The following describes two proteins that form a bound complex.

Sequence of the first protein:
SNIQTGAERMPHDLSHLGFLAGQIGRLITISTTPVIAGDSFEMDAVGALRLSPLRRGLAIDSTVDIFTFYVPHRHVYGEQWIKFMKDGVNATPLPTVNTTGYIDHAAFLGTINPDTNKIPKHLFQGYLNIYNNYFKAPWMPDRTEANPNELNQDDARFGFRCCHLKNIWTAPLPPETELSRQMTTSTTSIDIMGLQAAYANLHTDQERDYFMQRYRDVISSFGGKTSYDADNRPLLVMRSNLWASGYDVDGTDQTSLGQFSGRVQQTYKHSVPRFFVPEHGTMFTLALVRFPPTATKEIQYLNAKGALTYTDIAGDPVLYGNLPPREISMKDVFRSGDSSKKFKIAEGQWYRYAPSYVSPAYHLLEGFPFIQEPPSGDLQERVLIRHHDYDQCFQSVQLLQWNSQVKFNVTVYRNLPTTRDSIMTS

Interface contacts:
Residue Y134 in the first protein is in contact with residue Y119 in the second protein (closest heavy-atom distance 3.2 Å).
Residue T170 in the first protein interacts with residue Y119 in the second protein (closest heavy-atom distance 4.2 Å).
Residue R239 in the first protein contacts residue D111 in the second protein (closest heavy-atom distance 2.7 Å).
Residue W139 in the first protein interacts with residue Y119 in the second protein (closest heavy-atom distance 4.0 Å).
Residue V237 in the first protein contacts residue F109 in the second protein (closest heavy-atom distance 2.9 Å).
Residue L236 in the first protein is in contact with residue F109 in the second protein (closest heavy-atom distance 3.6 Å).
Residue R274 in the first protein interacts with residue D98 in the second protein (closest heavy-atom distance 2.9 Å).
Residue M238 in the first protein is in contact with residue F109 in the second protein (closest heavy-atom distance 3.2 Å).
Residue F135 in the first protein is in contact with residue F120 in the second protein (closest heavy-atom distance 4.0 Å).
Residue Y134 in the first protein contacts residue V114 in the second protein (closest heavy-atom distance 4.1 Å).
Residue R274 in the first protein interacts with residue E105 in the second protein (closest heavy-atom distance 2.6 Å).
Residue R274 in the first protein interacts with residue Y107 in the second protein (closest heavy-atom distance 3.5 Å).
Residue M238 in the first protein interacts with residue G79 in the second protein (closest heavy-atom distance 3.1 Å).
Residue V237 in the first protein interacts with residue Y107 in the second protein (closest heavy-atom distance 3.2 Å).
Residue F276 in the first protein contacts residue E105 in the second protein (closest heavy-atom distance 3.0 Å).
Residue P273 in the first protein contacts residue Y107 in the second protein (closest heavy-atom distance 2.4 Å).
Residue R290 in the first protein is in contact with residue F120 in the second protein (closest heavy-atom distance 3.1 Å).
Residue K166 in the first protein contacts residue E113 in the second protein (closest heavy-atom distance 2.6 Å).
Residue R239 in the first protein interacts with residue F120 in the second protein (closest heavy-atom distance 3.2 Å).
Residue R239 in the first protein contacts residue E113 in the second protein (closest heavy-atom distance 3.0 Å).
Residue R274 in the first protein is in contact with residue F94 in the second protein (closest heavy-atom distance 3.5 Å).
Residue V272 in the first protein interacts with residue Y107 in the second protein (closest heavy-atom distance 3.6 Å).
Residue S40 in the first protein interacts with residue E105 in the second protein (closest heavy-atom distance 3.3 Å).
Residue F276 in the first protein is in contact with residue F106 in the second protein (closest heavy-atom distance 3.4 Å).
Residue F135 in the first protein is in contact with residue Y119 in the second protein (closest heavy-atom distance 4.3 Å).
Residue A171 in the first protein interacts with residue Y119 in the second protein (closest heavy-atom distance 2.8 Å).
Residue G6 in the first protein contacts residue I101 in the second protein (closest heavy-atom distance 3.9 Å).
Residue P138 in the first protein contacts residue Y119 in the second protein (closest heavy-atom distance 3.0 Å).
Residue P11 in the first protein interacts with residue W99 in the second protein (closest heavy-atom distance 3.5 Å).
Residue K166 in the first protein interacts with residue F120 in the second protein (closest heavy-atom distance 3.6 Å).
Residue R274 in the first protein interacts with residue Q102 in the second protein (closest heavy-atom distance 4.2 Å).
Residue P138 in the first protein contacts residue F117 in the second protein (closest heavy-atom distance 3.8 Å).
Residue F276 in the first protein contacts residue I101 in the second protein (closest heavy-atom distance 3.7 Å).
Residue P273 in the first protein interacts with residue G79 in the second protein (closest heavy-atom distance 4.2 Å).
Residue R274 in the first protein is in contact with residue K96 in the second protein (closest heavy-atom distance 2.8 Å).
Residue R9 in the first protein interacts with residue R100 in the second protein (closest heavy-atom distance 3.6 Å).
Residue C163 in the first protein interacts with residue Y119 in the second protein (closest heavy-atom distance 4.0 Å).
Residue M238 in the first protein contacts residue G80 in the second protein (closest heavy-atom distance 4.3 Å).
Residue R233 in the first protein interacts with residue V114 in the second protein (closest heavy-atom distance 4.3 Å).
Residue Y134 in the first protein contacts residue F120 in the second protein (closest heavy-atom distance 2.9 Å).
Residue R239 in the first protein is in contact with residue F109 in the second protein (closest heavy-atom distance 3.5 Å).
Residue K166 in the first protein interacts with residue Y119 in the second protein (closest heavy-atom distance 3.0 Å).
Residue K166 in the first protein is in contact with residue F117 in the second protein (closest heavy-atom distance 3.4 Å).
Residue A137 in the first protein interacts with residue Y119 in the second protein (closest heavy-atom distance 4.0 Å).
Residue A7 in the first protein is in contact with residue R100 in the second protein (closest heavy-atom distance 3.9 Å).
Residue Y413 in the first protein contacts residue W99 in the second protein (closest heavy-atom distance 3.2 Å).
Residue L236 in the first protein interacts with residue F120 in the second protein (closest heavy-atom distance 3.3 Å).
Residue R9 in the first protein interacts with residue W99 in the second protein (closest heavy-atom distance 2.5 Å).
Residue Y134 in the first protein is in contact with residue G118 in the second protein (closest heavy-atom distance 4.2 Å).
Residue R9 in the first protein contacts residue I101 in the second protein (closest heavy-atom distance 3.4 Å).
Residue F67 in the first protein is in contact with residue F120 in the second protein (closest heavy-atom distance 3.1 Å).
Residue A7 in the first protein is in contact with residue W99 in the second protein (closest heavy-atom distance 4.2 Å).
Residue F275 in the first protein contacts residue Y107 in the second protein (closest heavy-atom distance 3.5 Å).
Residue M10 in the first protein is in contact with residue W99 in the second protein (closest heavy-atom distance 3.0 Å).
Residue F275 in the first protein is in contact with residue E105 in the second protein (closest heavy-atom distance 3.6 Å).
Residue R274 in the first protein interacts with residue D95 in the second protein (closest heavy-atom distance 4.2 Å).
Residue R274 in the first protein is in contact with residue A104 in the second protein (closest heavy-atom distance 4.3 Å).
Residue Y413 in the first protein interacts with residue K96 in the second protein (closest heavy-atom distance 4.3 Å).
Residue R9 in the first protein contacts residue E105 in the second protein (closest heavy-atom distance 4.1 Å).
Residue K136 in the first protein is in contact with residue Y119 in the second protein (closest heavy-atom distance 3.6 Å).

Sequence of the second protein:
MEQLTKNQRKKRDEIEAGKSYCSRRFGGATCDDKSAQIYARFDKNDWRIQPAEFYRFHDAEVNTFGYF